Contacts between the two chains:
Residue E58 in the first protein contacts residue L110 in the second protein (closest heavy-atom distance 4.9 Å).
Residue Y82 in the first protein is in contact with residue F98 in the second protein (closest heavy-atom distance 2.9 Å).
Residue W67 in the first protein interacts with residue F96 in the second protein (closest heavy-atom distance 3.0 Å).
Residue Y78 in the first protein contacts residue P101 in the second protein (closest heavy-atom distance 3.8 Å).
Residue T56 in the first protein contacts residue W107 in the second protein (closest heavy-atom distance 4.1 Å).
Residue L50 in the first protein contacts residue N105 in the second protein (closest heavy-atom distance 4.4 Å).
Residue W67 in the first protein is in contact with residue G97 in the second protein (closest heavy-atom distance 5.0 Å).
Residue N81 in the first protein is in contact with residue F98 in the second protein (closest heavy-atom distance 3.4 Å).
Residue N39 in the first protein contacts residue G30 in the second protein (closest heavy-atom distance 3.9 Å).
Residue L75 in the first protein contacts residue I100 in the second protein (closest heavy-atom distance 3.6 Å).
Residue W67 in the first protein is in contact with residue F94 in the second protein (closest heavy-atom distance 3.8 Å).
Residue T56 in the first protein is in contact with residue L110 in the second protein (closest heavy-atom distance 3.6 Å).
Residue F52 in the first protein contacts residue V99 in the second protein (closest heavy-atom distance 4.3 Å).
Residue Y82 in the first protein is in contact with residue I100 in the second protein (closest heavy-atom distance 3.9 Å).
Residue T56 in the first protein is in contact with residue F94 in the second protein (closest heavy-atom distance 4.1 Å).
Residue F52 in the first protein is in contact with residue F67 in the second protein (closest heavy-atom distance 4.1 Å).
Residue E41 in the first protein is in contact with residue R25 in the second protein (closest heavy-atom distance 3.6 Å).
Residue N39 in the first protein interacts with residue A27 in the second protein (closest heavy-atom distance 4.5 Å).
Residue N39 in the first protein interacts with residue Q108 in the second protein (closest heavy-atom distance 3.2 Å).
Residue N39 in the first protein interacts with residue T29 in the second protein (closest heavy-atom distance 4.5 Å).
Residue E41 in the first protein contacts residue G30 in the second protein (closest heavy-atom distance 3.9 Å).
Residue N53 in the first protein is in contact with residue T106 in the second protein (closest heavy-atom distance 3.1 Å).
Residue E41 in the first protein interacts with residue Q108 in the second protein (closest heavy-atom distance 3.8 Å).
Residue V43 in the first protein is in contact with residue K31 in the second protein (closest heavy-atom distance 4.2 Å).
Residue F52 in the first protein interacts with residue T106 in the second protein (closest heavy-atom distance 3.0 Å).
Residue Y78 in the first protein contacts residue I100 in the second protein (closest heavy-atom distance 3.5 Å).
Residue I54 in the first protein contacts residue W107 in the second protein (closest heavy-atom distance 3.5 Å).
Residue G40 in the first protein interacts with residue T29 in the second protein (closest heavy-atom distance 3.5 Å).
Residue V69 in the first protein contacts residue I100 in the second protein (closest heavy-atom distance 4.8 Å).
Residue G51 in the first protein is in contact with residue S103 in the second protein (closest heavy-atom distance 4.4 Å).
Residue T56 in the first protein is in contact with residue Q108 in the second protein (closest heavy-atom distance 3.2 Å).
Residue F52 in the first protein contacts residue F96 in the second protein (closest heavy-atom distance 3.6 Å).
Residue F52 in the first protein is in contact with residue N105 in the second protein (closest heavy-atom distance 3.0 Å).
Residue G40 in the first protein interacts with residue G30 in the second protein (closest heavy-atom distance 3.5 Å).
Residue L50 in the first protein interacts with residue T104 in the second protein (closest heavy-atom distance 2.7 Å).
Residue T56 in the first protein interacts with residue S109 in the second protein (closest heavy-atom distance 4.2 Å).
Residue L50 in the first protein is in contact with residue N102 in the second protein (closest heavy-atom distance 4.6 Å).
Residue L57 in the first protein interacts with residue L110 in the second protein (closest heavy-atom distance 4.9 Å).
Residue W67 in the first protein contacts residue E95 in the second protein (closest heavy-atom distance 3.8 Å).
Residue F52 in the first protein interacts with residue F98 in the second protein (closest heavy-atom distance 3.7 Å).
Residue Y78 in the first protein is in contact with residue Q72 in the second protein (closest heavy-atom distance 4.3 Å).
Residue F52 in the first protein is in contact with residue T104 in the second protein (closest heavy-atom distance 4.2 Å).
Residue I54 in the first protein interacts with residue F94 in the second protein (closest heavy-atom distance 3.8 Å).
Residue L50 in the first protein contacts residue S103 in the second protein (closest heavy-atom distance 3.2 Å).
Residue I54 in the first protein contacts residue T106 in the second protein (closest heavy-atom distance 2.9 Å).
Residue N65 in the first protein contacts residue F94 in the second protein (closest heavy-atom distance 3.9 Å).
Residue G51 in the first protein is in contact with residue T104 in the second protein (closest heavy-atom distance 3.4 Å).
Residue Y82 in the first protein contacts residue V99 in the second protein (closest heavy-atom distance 4.1 Å).
Residue V43 in the first protein is in contact with residue G30 in the second protein (closest heavy-atom distance 4.5 Å).
Residue K55 in the first protein interacts with residue Q108 in the second protein (closest heavy-atom distance 3.0 Å).
Residue G51 in the first protein interacts with residue I100 in the second protein (closest heavy-atom distance 4.5 Å).
Residue I54 in the first protein is in contact with residue Q108 in the second protein (closest heavy-atom distance 2.9 Å).
Residue N53 in the first protein is in contact with residue N105 in the second protein (closest heavy-atom distance 5.0 Å).
Residue K13 in the first protein interacts with residue I111 in the second protein (closest heavy-atom distance 4.9 Å).
Residue Y78 in the first protein interacts with residue F98 in the second protein (closest heavy-atom distance 3.6 Å).
Residue I54 in the first protein is in contact with residue F96 in the second protein (closest heavy-atom distance 3.5 Å).
Residue Y82 in the first protein interacts with residue F96 in the second protein (closest heavy-atom distance 4.4 Å).
Residue G51 in the first protein interacts with residue N105 in the second protein (closest heavy-atom distance 3.2 Å).
Residue E41 in the first protein contacts residue S62 in the second protein (closest heavy-atom distance 4.2 Å).
Residue K36 in the first protein contacts residue R25 in the second protein (closest heavy-atom distance 3.8 Å).

Sequence of the first protein:
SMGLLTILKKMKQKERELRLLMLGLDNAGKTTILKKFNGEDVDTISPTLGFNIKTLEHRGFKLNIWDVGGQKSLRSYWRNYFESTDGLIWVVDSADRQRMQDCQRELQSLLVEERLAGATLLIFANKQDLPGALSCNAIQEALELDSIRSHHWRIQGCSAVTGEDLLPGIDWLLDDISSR

Sequence of the second protein:
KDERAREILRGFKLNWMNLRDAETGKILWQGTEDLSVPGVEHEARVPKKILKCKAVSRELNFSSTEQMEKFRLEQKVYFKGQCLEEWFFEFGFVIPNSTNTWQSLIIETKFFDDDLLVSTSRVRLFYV

The following describes two proteins that form a bound complex.